Sequence of chain A:
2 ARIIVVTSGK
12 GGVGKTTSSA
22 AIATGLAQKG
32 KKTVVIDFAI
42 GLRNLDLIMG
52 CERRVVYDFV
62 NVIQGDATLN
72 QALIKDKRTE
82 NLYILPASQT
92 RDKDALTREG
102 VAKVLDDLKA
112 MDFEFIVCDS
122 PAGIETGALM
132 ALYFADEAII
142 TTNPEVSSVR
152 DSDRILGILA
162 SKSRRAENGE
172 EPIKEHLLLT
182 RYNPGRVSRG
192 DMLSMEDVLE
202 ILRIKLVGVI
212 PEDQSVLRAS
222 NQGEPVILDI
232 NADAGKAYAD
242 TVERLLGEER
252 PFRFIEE

Interface contacts:
Residue D192 in chain A is in contact with residue A4 in chain B (closest heavy-atom distance 4.1 Å).
Residue I202 in chain A is in contact with residue K8 in chain B (closest heavy-atom distance 4.6 Å).
Residue I202 in chain A interacts with residue L11 in chain B (closest heavy-atom distance 3.9 Å).
Residue R190 in chain A interacts with residue N2 in chain B (closest heavy-atom distance 4.9 Å).
Residue R151 in chain A contacts residue I14 in chain B (closest heavy-atom distance 3.5 Å).
Residue E201 in chain A is in contact with residue K8 in chain B (closest heavy-atom distance 3.9 Å).
Residue G191 in chain A contacts residue T3 in chain B (closest heavy-atom distance 3.3 Å).
Residue D154 in chain A interacts with residue V15 in chain B (closest heavy-atom distance 3.6 Å).
Residue V150 in chain A contacts residue L11 in chain B (closest heavy-atom distance 3.1 Å).
Residue L194 in chain A is in contact with residue A4 in chain B (closest heavy-atom distance 3.9 Å).
Residue G191 in chain A interacts with residue N2 in chain B (closest heavy-atom distance 3.4 Å).
Residue D198 in chain A interacts with residue A4 in chain B (closest heavy-atom distance 5.0 Å).
Residue V150 in chain A is in contact with residue V15 in chain B (closest heavy-atom distance 4.9 Å).
Residue D198 in chain A contacts residue K8 in chain B (closest heavy-atom distance 3.3 Å).
Residue V147 in chain A is in contact with residue R10 in chain B (closest heavy-atom distance 4.6 Å).
Residue E201 in chain A contacts residue Q12 in chain B (closest heavy-atom distance 2.4 Å).
Residue R151 in chain A is in contact with residue V15 in chain B (closest heavy-atom distance 4.9 Å).
Residue R151 in chain A is in contact with residue L11 in chain B (closest heavy-atom distance 4.5 Å).
Residue I202 in chain A is in contact with residue V15 in chain B (closest heavy-atom distance 3.8 Å).
Residue M193 in chain A is in contact with residue A4 in chain B (closest heavy-atom distance 3.6 Å).
Residue I202 in chain A contacts residue Q12 in chain B (closest heavy-atom distance 4.3 Å).
Residue G191 in chain A contacts residue A4 in chain B (closest heavy-atom distance 3.0 Å).
Residue L194 in chain A interacts with residue K8 in chain B (closest heavy-atom distance 3.8 Å).
Residue D192 in chain A contacts residue T3 in chain B (closest heavy-atom distance 4.2 Å).
Residue V147 in chain A contacts residue A7 in chain B (closest heavy-atom distance 3.7 Å).
Residue V147 in chain A interacts with residue L11 in chain B (closest heavy-atom distance 3.7 Å).
Residue L194 in chain A interacts with residue A7 in chain B (closest heavy-atom distance 4.1 Å).
Residue G191 in chain A contacts residue N5 in chain B (closest heavy-atom distance 4.9 Å).

Sequence of chain B:
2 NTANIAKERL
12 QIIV

This data describes a binding interaction between two proteins.